Sequence of chain A:
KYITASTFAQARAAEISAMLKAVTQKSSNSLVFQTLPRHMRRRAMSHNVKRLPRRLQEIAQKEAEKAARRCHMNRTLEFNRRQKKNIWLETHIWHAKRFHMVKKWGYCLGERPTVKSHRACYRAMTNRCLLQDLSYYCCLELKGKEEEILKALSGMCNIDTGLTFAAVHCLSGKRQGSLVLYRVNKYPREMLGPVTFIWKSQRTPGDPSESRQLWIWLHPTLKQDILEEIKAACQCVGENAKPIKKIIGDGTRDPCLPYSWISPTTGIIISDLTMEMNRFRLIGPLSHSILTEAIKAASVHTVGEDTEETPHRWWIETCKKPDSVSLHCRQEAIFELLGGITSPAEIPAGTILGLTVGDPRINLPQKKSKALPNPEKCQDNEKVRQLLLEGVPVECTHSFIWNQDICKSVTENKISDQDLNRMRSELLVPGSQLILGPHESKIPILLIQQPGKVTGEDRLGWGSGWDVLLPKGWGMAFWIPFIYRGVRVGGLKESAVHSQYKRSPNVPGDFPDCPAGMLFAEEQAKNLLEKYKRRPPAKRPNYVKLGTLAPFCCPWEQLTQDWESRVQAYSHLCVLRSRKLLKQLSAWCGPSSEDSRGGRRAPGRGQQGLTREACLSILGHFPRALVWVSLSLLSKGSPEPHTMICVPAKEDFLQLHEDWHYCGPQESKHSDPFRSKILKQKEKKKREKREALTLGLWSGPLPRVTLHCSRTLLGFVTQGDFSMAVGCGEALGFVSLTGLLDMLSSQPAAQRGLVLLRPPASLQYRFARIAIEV

Contacts between the two chains:
Residue L438 in chain A interacts with residue S28 in chain B (closest heavy-atom distance 3.7 Å).
Residue L612 in chain A contacts residue V18 in chain B (closest heavy-atom distance 3.3 Å).
Residue R288 in chain A interacts with residue E110 in chain B (closest heavy-atom distance 3.0 Å).
Residue S495 in chain A contacts residue R25 in chain B (closest heavy-atom distance 4.0 Å).
Residue S495 in chain A is in contact with residue L22 in chain B (closest heavy-atom distance 4.3 Å).
Residue K813 in chain A contacts residue L15 in chain B (closest heavy-atom distance 3.5 Å).
Residue A497 in chain A interacts with residue Y20 in chain B (closest heavy-atom distance 3.5 Å).
Residue K813 in chain A interacts with residue E14 in chain B (closest heavy-atom distance 2.5 Å).
Residue E498 in chain A is in contact with residue L22 in chain B (closest heavy-atom distance 3.3 Å).
Residue E528 in chain A contacts residue R29 in chain B (closest heavy-atom distance 4.0 Å).
Residue T494 in chain A contacts residue R25 in chain B (closest heavy-atom distance 3.0 Å).
Residue T277 in chain A interacts with residue E114 in chain B (closest heavy-atom distance 4.2 Å).
Residue L284 in chain A contacts residue E112 in chain B (closest heavy-atom distance 3.4 Å).
Residue I499 in chain A is in contact with residue E19 in chain B (closest heavy-atom distance 2.9 Å).
Residue K120 in chain A contacts residue A60 in chain B (closest heavy-atom distance 3.4 Å).
Residue V281 in chain A is in contact with residue D116 in chain B (closest heavy-atom distance 3.8 Å).
Residue T277 in chain A is in contact with residue D116 in chain B (closest heavy-atom distance 3.4 Å).
Residue P500 in chain A contacts residue E110 in chain B (closest heavy-atom distance 3.3 Å).
Residue P525 in chain A contacts residue S28 in chain B (closest heavy-atom distance 3.4 Å).
Residue D610 in chain A is in contact with residue K42 in chain B (closest heavy-atom distance 4.4 Å).
Residue R288 in chain A contacts residue P120 in chain B (closest heavy-atom distance 4.2 Å).
Residue L284 in chain A interacts with residue P120 in chain B (closest heavy-atom distance 4.0 Å).
Residue E609 in chain A contacts residue D16 in chain B (closest heavy-atom distance 4.3 Å).
Residue S441 in chain A contacts residue R25 in chain B (closest heavy-atom distance 3.5 Å).
Residue T494 in chain A contacts residue K24 in chain B (closest heavy-atom distance 3.7 Å).
Residue K120 in chain A interacts with residue G59 in chain B (closest heavy-atom distance 3.9 Å).
Residue L540 in chain A contacts residue L22 in chain B (closest heavy-atom distance 3.8 Å).
Residue E498 in chain A interacts with residue V108 in chain B (closest heavy-atom distance 3.4 Å).
Residue T494 in chain A interacts with residue L22 in chain B (closest heavy-atom distance 3.4 Å).
Residue K810 in chain A is in contact with residue A13 in chain B (closest heavy-atom distance 3.8 Å).
Residue L276 in chain A is in contact with residue E114 in chain B (closest heavy-atom distance 3.7 Å).
Residue P500 in chain A is in contact with residue E19 in chain B (closest heavy-atom distance 3.4 Å).
Residue G275 in chain A contacts residue E114 in chain B (closest heavy-atom distance 4.0 Å).
Residue L612 in chain A contacts residue E19 in chain B (closest heavy-atom distance 2.9 Å).
Residue R288 in chain A is in contact with residue E112 in chain B (closest heavy-atom distance 4.0 Å).
Residue H440 in chain A is in contact with residue R25 in chain B (closest heavy-atom distance 3.5 Å).
Residue I493 in chain A contacts residue R25 in chain B (closest heavy-atom distance 3.1 Å).
Residue L541 in chain A contacts residue V108 in chain B (closest heavy-atom distance 4.3 Å).
Residue L438 in chain A contacts residue R25 in chain B (closest heavy-atom distance 3.8 Å).
Residue V606 in chain A interacts with residue P17 in chain B (closest heavy-atom distance 3.8 Å).
Residue E498 in chain A interacts with residue Y20 in chain B (closest heavy-atom distance 3.5 Å).
Residue P437 in chain A is in contact with residue R25 in chain B (closest heavy-atom distance 2.7 Å).
Residue R537 in chain A interacts with residue E106 in chain B (closest heavy-atom distance 3.3 Å).
Residue N526 in chain A interacts with residue R25 in chain B (closest heavy-atom distance 3.4 Å).
Residue T274 in chain A interacts with residue E114 in chain B (closest heavy-atom distance 4.4 Å).
Residue L540 in chain A is in contact with residue V108 in chain B (closest heavy-atom distance 4.4 Å).
Residue C283 in chain A contacts residue E119 in chain B (closest heavy-atom distance 3.7 Å).
Residue S495 in chain A interacts with residue Y20 in chain B (closest heavy-atom distance 3.2 Å).
Residue L541 in chain A contacts residue T122 in chain B (closest heavy-atom distance 3.6 Å).
Residue C530 in chain A contacts residue K24 in chain B (closest heavy-atom distance 4.1 Å).
Residue L541 in chain A is in contact with residue I124 in chain B (closest heavy-atom distance 3.8 Å).
Residue R809 in chain A is in contact with residue E114 in chain B (closest heavy-atom distance 3.4 Å).
Residue C283 in chain A contacts residue P120 in chain B (closest heavy-atom distance 4.2 Å).
Residue E498 in chain A interacts with residue E106 in chain B (closest heavy-atom distance 4.3 Å).
Residue I272 in chain A interacts with residue D116 in chain B (closest heavy-atom distance 3.4 Å).
Residue A497 in chain A contacts residue E19 in chain B (closest heavy-atom distance 4.0 Å).
Residue G613 in chain A contacts residue E19 in chain B (closest heavy-atom distance 4.3 Å).
Residue A280 in chain A interacts with residue D116 in chain B (closest heavy-atom distance 3.2 Å).
Residue R809 in chain A is in contact with residue L15 in chain B (closest heavy-atom distance 3.4 Å).
Residue T277 in chain A interacts with residue T115 in chain B (closest heavy-atom distance 4.1 Å).

The following describes two proteins that form a bound complex.

Sequence of chain B:
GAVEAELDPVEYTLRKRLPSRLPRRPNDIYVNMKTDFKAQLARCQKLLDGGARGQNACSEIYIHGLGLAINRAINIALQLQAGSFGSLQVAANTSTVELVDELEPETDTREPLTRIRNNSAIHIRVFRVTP